Residue-level contacts at the interface:
Residue Q1162 in chain B is in contact with residue E534 in chain A (closest heavy-atom distance 4.7 Å).
Residue D1231 in chain B contacts residue A580 in chain A (closest heavy-atom distance 4.2 Å).
Residue Q1162 in chain B contacts residue V525 in chain A (closest heavy-atom distance 4.1 Å).
Residue R1163 in chain B contacts residue V525 in chain A (closest heavy-atom distance 4.4 Å).

Sequence of chain B:
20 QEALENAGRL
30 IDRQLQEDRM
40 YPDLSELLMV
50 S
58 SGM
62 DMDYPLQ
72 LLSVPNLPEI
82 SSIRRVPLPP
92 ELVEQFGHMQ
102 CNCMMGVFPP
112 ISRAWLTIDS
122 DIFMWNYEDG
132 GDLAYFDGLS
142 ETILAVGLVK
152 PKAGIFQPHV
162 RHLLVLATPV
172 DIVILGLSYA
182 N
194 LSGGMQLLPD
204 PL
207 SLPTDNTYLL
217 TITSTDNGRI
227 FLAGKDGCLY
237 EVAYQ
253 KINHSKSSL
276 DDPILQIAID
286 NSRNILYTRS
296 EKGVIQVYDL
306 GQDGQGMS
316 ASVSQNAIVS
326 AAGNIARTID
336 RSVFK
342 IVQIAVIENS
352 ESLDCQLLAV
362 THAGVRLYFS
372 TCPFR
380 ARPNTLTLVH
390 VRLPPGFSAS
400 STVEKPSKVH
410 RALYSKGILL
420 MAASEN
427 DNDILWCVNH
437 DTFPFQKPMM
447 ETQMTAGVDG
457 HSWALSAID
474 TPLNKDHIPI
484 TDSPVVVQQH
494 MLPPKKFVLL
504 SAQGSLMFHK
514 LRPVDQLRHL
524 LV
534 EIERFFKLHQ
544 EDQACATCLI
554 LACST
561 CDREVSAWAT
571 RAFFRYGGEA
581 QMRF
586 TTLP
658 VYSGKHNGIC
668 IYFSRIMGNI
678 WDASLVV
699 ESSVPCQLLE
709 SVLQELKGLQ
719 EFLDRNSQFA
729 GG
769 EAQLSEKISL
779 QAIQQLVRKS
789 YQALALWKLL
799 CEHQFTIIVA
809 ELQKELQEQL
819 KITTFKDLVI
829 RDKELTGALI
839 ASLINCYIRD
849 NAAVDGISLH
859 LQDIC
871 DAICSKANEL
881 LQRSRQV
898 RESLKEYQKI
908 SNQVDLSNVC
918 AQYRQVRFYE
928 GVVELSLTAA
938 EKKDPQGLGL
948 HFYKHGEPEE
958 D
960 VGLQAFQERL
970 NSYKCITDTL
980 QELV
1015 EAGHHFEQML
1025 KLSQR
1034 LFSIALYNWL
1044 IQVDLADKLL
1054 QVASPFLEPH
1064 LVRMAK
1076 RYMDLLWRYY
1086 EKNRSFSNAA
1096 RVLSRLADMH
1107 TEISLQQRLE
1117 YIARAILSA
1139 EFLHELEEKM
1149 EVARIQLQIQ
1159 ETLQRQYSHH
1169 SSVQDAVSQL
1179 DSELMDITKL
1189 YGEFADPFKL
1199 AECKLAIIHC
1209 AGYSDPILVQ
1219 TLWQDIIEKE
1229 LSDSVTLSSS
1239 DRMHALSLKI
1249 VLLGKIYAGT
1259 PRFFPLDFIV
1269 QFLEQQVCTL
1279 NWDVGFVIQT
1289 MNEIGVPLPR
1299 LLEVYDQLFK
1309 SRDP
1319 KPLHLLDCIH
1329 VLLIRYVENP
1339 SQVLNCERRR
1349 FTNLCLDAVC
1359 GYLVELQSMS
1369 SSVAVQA

These two protein chains interact to form a complex.

Sequence of chain A:
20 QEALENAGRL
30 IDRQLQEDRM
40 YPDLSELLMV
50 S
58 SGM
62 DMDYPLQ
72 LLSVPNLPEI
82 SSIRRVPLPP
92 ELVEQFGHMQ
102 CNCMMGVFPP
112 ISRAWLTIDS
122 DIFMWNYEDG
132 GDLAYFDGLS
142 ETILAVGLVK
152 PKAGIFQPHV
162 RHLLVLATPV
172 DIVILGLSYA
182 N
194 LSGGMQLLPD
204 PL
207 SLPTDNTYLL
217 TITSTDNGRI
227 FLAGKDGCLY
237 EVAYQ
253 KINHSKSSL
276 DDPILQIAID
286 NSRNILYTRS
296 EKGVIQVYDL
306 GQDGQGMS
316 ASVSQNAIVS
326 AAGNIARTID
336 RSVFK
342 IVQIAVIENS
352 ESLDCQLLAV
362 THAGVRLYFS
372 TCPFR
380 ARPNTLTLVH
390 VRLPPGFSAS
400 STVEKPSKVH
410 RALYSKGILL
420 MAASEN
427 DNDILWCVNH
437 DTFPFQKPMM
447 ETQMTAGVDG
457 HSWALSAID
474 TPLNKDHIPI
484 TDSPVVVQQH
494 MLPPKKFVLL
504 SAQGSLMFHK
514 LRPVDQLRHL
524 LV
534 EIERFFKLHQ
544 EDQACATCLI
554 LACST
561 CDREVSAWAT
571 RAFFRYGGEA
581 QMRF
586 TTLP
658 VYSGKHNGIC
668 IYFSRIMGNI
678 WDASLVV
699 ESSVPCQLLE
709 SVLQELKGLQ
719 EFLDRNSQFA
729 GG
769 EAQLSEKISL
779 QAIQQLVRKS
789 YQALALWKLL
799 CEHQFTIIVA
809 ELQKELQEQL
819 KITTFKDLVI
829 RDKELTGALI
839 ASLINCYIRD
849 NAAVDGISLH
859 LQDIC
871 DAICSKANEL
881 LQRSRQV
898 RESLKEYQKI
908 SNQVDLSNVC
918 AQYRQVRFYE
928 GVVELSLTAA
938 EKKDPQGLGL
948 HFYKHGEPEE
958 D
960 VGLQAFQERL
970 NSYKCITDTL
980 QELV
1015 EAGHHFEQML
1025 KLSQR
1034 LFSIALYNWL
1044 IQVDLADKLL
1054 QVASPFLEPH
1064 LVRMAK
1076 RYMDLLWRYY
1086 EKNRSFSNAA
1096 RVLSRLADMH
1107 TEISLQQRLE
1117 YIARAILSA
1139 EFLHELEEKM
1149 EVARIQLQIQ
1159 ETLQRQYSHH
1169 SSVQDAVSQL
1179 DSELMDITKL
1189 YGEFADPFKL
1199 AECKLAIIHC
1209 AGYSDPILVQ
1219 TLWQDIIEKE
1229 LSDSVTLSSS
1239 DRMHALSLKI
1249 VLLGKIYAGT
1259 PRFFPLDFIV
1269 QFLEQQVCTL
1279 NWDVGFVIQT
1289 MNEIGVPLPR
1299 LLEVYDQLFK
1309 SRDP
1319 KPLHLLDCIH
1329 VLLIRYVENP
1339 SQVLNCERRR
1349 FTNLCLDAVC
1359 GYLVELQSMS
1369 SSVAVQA